Residue-level contacts at the interface:
Residue I99 in chain A contacts residue P3 in chain B (closest heavy-atom distance 4.2 Å).
Residue R156 in chain A interacts with residue P3 in chain B (closest heavy-atom distance 4.0 Å).
Residue L124 in chain A contacts residue L9 in chain B (closest heavy-atom distance 3.9 Å).
Residue L95 in chain A interacts with residue L9 in chain B (closest heavy-atom distance 4.2 Å).
Residue R156 in chain A is in contact with residue A6 in chain B (closest heavy-atom distance 4.4 Å).
Residue Y116 in chain A contacts residue A6 in chain B (closest heavy-atom distance 4.3 Å).
Residue N66 in chain A is in contact with residue P4 in chain B (closest heavy-atom distance 3.5 Å).
Residue C147 in chain A interacts with residue L7 in chain B (closest heavy-atom distance 4.6 Å).
Residue Y159 in chain A interacts with residue K1 in chain B (closest heavy-atom distance 2.7 Å).
Residue E114 in chain A interacts with residue L7 in chain B (closest heavy-atom distance 3.7 Å).
Residue N77 in chain A contacts residue L9 in chain B (closest heavy-atom distance 2.8 Å).
Residue W167 in chain A interacts with residue K1 in chain B (closest heavy-atom distance 3.5 Å).
Residue S143 in chain A is in contact with residue L9 in chain B (closest heavy-atom distance 2.7 Å).
Residue R156 in chain A interacts with residue A5 in chain B (closest heavy-atom distance 2.9 Å).
Residue E62 in chain A interacts with residue K1 in chain B (closest heavy-atom distance 2.9 Å).
Residue Y7 in chain A contacts residue P3 in chain B (closest heavy-atom distance 4.7 Å).
Residue T73 in chain A interacts with residue L7 in chain B (closest heavy-atom distance 3.8 Å).
Residue V152 in chain A is in contact with residue L7 in chain B (closest heavy-atom distance 4.1 Å).
Residue L81 in chain A is in contact with residue L9 in chain B (closest heavy-atom distance 3.9 Å).
Residue K146 in chain A contacts residue L9 in chain B (closest heavy-atom distance 2.8 Å).
Residue Y7 in chain A contacts residue K1 in chain B (closest heavy-atom distance 2.7 Å).
Residue I142 in chain A is in contact with residue L9 in chain B (closest heavy-atom distance 4.9 Å).
Residue H70 in chain A interacts with residue A6 in chain B (closest heavy-atom distance 3.5 Å).
Residue Y123 in chain A is in contact with residue L9 in chain B (closest heavy-atom distance 3.8 Å).
Residue R156 in chain A contacts residue L7 in chain B (closest heavy-atom distance 3.5 Å).
Residue L124 in chain A contacts residue L7 in chain B (closest heavy-atom distance 4.8 Å).
Residue E63 in chain A is in contact with residue K1 in chain B (closest heavy-atom distance 3.2 Å).
Residue N66 in chain A contacts residue P3 in chain B (closest heavy-atom distance 3.9 Å).
Residue Y159 in chain A is in contact with residue P4 in chain B (closest heavy-atom distance 4.4 Å).
Residue Y159 in chain A is in contact with residue G2 in chain B (closest heavy-atom distance 3.4 Å).
Residue T80 in chain A is in contact with residue L9 in chain B (closest heavy-atom distance 3.7 Å).
Residue Y59 in chain A interacts with residue K1 in chain B (closest heavy-atom distance 3.9 Å).
Residue N77 in chain A interacts with residue L7 in chain B (closest heavy-atom distance 2.8 Å).
Residue W97 in chain A interacts with residue P3 in chain B (closest heavy-atom distance 4.0 Å).
Residue T73 in chain A is in contact with residue A6 in chain B (closest heavy-atom distance 4.1 Å).
Residue K146 in chain A contacts residue T8 in chain B (closest heavy-atom distance 3.7 Å).
Residue Y171 in chain A is in contact with residue K1 in chain B (closest heavy-atom distance 2.7 Å).
Residue F33 in chain A contacts residue K1 in chain B (closest heavy-atom distance 4.6 Å).
Residue Y116 in chain A interacts with residue L7 in chain B (closest heavy-atom distance 3.8 Å).
Residue Y84 in chain A is in contact with residue L9 in chain B (closest heavy-atom distance 2.6 Å).
Residue Y116 in chain A is in contact with residue L9 in chain B (closest heavy-atom distance 4.1 Å).
Residue T163 in chain A interacts with residue G2 in chain B (closest heavy-atom distance 4.8 Å).
Residue D74 in chain A is in contact with residue A6 in chain B (closest heavy-atom distance 4.8 Å).
Residue M5 in chain A is in contact with residue K1 in chain B (closest heavy-atom distance 3.7 Å).
Residue Y159 in chain A is in contact with residue P3 in chain B (closest heavy-atom distance 3.4 Å).
Residue W133 in chain A interacts with residue L7 in chain B (closest heavy-atom distance 3.8 Å).
Residue T73 in chain A contacts residue T8 in chain B (closest heavy-atom distance 4.2 Å).
Residue E63 in chain A contacts residue G2 in chain B (closest heavy-atom distance 3.0 Å).
Residue T163 in chain A is in contact with residue K1 in chain B (closest heavy-atom distance 4.0 Å).
Residue D74 in chain A contacts residue L7 in chain B (closest heavy-atom distance 4.5 Å).
Residue N77 in chain A contacts residue T8 in chain B (closest heavy-atom distance 3.8 Å).
Residue Y7 in chain A contacts residue G2 in chain B (closest heavy-atom distance 3.3 Å).
Residue C147 in chain A contacts residue T8 in chain B (closest heavy-atom distance 4.6 Å).

This data describes a binding interaction between two proteins.

Sequence of chain A:
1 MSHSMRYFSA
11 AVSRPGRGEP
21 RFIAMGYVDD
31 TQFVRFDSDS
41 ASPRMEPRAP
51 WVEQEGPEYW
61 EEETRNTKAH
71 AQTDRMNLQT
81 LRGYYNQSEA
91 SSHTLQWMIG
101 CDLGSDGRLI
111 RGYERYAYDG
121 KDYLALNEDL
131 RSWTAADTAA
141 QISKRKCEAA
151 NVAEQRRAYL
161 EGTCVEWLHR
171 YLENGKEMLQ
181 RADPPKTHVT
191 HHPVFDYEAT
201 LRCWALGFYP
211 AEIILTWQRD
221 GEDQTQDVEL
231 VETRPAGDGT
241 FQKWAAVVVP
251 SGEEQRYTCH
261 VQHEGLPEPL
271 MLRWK

Sequence of chain B:
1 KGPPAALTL